Sequence of chain A:
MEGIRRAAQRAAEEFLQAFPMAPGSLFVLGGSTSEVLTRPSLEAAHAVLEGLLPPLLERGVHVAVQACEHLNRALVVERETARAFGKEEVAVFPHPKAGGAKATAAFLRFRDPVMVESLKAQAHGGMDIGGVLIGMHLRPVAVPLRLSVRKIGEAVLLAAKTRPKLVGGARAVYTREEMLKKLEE

Residue-level contacts at the interface:
Residue V217 in chain B is in contact with residue H139 in chain A (closest heavy-atom distance 3.9 Å).
Residue Y218 in chain B is in contact with residue V136 in chain A (closest heavy-atom distance 3.9 Å).
Residue V211 in chain B contacts residue L115 in chain A (closest heavy-atom distance 4.6 Å).
Residue V211 in chain B is in contact with residue A118 in chain A (closest heavy-atom distance 4.9 Å).
Residue E229 in chain B is in contact with residue K141 in chain A (closest heavy-atom distance 4.4 Å).
Residue L210 in chain B contacts residue A135 in chain A (closest heavy-atom distance 3.7 Å).
Residue P208 in chain B contacts residue V134 in chain A (closest heavy-atom distance 3.8 Å).
Residue M223 in chain B is in contact with residue F151 in chain A (closest heavy-atom distance 4.1 Å).
Residue G212 in chain B interacts with residue N116 in chain A (closest heavy-atom distance 4.0 Å).
Residue P208 in chain B is in contact with residue E133 in chain A (closest heavy-atom distance 3.6 Å).
Residue A216 in chain B contacts residue L115 in chain A (closest heavy-atom distance 4.0 Å).
Residue R220 in chain B interacts with residue F137 in chain A (closest heavy-atom distance 3.6 Å).
Residue M223 in chain B interacts with residue F137 in chain A (closest heavy-atom distance 4.1 Å).
Residue V211 in chain B interacts with residue V136 in chain A (closest heavy-atom distance 3.2 Å).
Residue M223 in chain B interacts with residue H139 in chain A (closest heavy-atom distance 4.4 Å).
Residue R220 in chain B interacts with residue L152 in chain A (closest heavy-atom distance 3.5 Å).
Residue F230 in chain B interacts with residue P140 in chain A (closest heavy-atom distance 3.8 Å).
Residue R215 in chain B interacts with residue K141 in chain A (closest heavy-atom distance 2.9 Å).
Residue R215 in chain B contacts residue H114 in chain A (closest heavy-atom distance 3.0 Å).
Residue P208 in chain B interacts with residue A135 in chain A (closest heavy-atom distance 3.8 Å).
Residue A216 in chain B is in contact with residue V136 in chain A (closest heavy-atom distance 3.9 Å).
Residue P184 in chain B interacts with residue E132 in chain A (closest heavy-atom distance 4.3 Å).
Residue F230 in chain B interacts with residue R83 in chain A (closest heavy-atom distance 3.4 Å).
Residue V211 in chain B interacts with residue A135 in chain A (closest heavy-atom distance 3.4 Å).
Residue A216 in chain B interacts with residue A142 in chain A (closest heavy-atom distance 3.9 Å).
Residue L227 in chain B interacts with residue T148 in chain A (closest heavy-atom distance 3.9 Å).
Residue L227 in chain B contacts residue P140 in chain A (closest heavy-atom distance 4.0 Å).
Residue G212 in chain B is in contact with residue V136 in chain A (closest heavy-atom distance 4.9 Å).
Residue F230 in chain B interacts with residue L86 in chain A (closest heavy-atom distance 4.5 Å).
Residue Y218 in chain B interacts with residue A135 in chain A (closest heavy-atom distance 3.3 Å).
Residue K209 in chain B contacts residue E161 in chain A (closest heavy-atom distance 4.5 Å).
Residue R220 in chain B is in contact with residue F151 in chain A (closest heavy-atom distance 4.5 Å).
Residue K209 in chain B is in contact with residue E132 in chain A (closest heavy-atom distance 4.0 Å).
Residue M223 in chain B interacts with residue L152 in chain A (closest heavy-atom distance 4.4 Å).
Residue M223 in chain B interacts with residue P138 in chain A (closest heavy-atom distance 3.1 Å).
Residue K209 in chain B interacts with residue V134 in chain A (closest heavy-atom distance 3.5 Å).
Residue A216 in chain B is in contact with residue H114 in chain A (closest heavy-atom distance 3.7 Å).
Residue R215 in chain B contacts residue A142 in chain A (closest heavy-atom distance 3.6 Å).
Residue F230 in chain B interacts with residue K141 in chain A (closest heavy-atom distance 3.6 Å).
Residue K226 in chain B interacts with residue H139 in chain A (closest heavy-atom distance 3.2 Å).
Residue G212 in chain B contacts residue H114 in chain A (closest heavy-atom distance 3.2 Å).
Residue K209 in chain B contacts residue A135 in chain A (closest heavy-atom distance 2.8 Å).
Residue A216 in chain B interacts with residue H139 in chain A (closest heavy-atom distance 4.4 Å).
Residue K209 in chain B contacts residue E133 in chain A (closest heavy-atom distance 4.5 Å).
Residue F230 in chain B interacts with residue P84 in chain A (closest heavy-atom distance 3.2 Å).
Residue V211 in chain B is in contact with residue V134 in chain A (closest heavy-atom distance 3.7 Å).
Residue A214 in chain B is in contact with residue H114 in chain A (closest heavy-atom distance 3.5 Å).
Residue G212 in chain B contacts residue L115 in chain A (closest heavy-atom distance 4.1 Å).
Residue L227 in chain B contacts residue L86 in chain A (closest heavy-atom distance 3.6 Å).
Residue L224 in chain B is in contact with residue L152 in chain A (closest heavy-atom distance 4.6 Å).
Residue R215 in chain B is in contact with residue H139 in chain A (closest heavy-atom distance 2.9 Å).
Residue L231 in chain B contacts residue L86 in chain A (closest heavy-atom distance 3.3 Å).
Residue G213 in chain B is in contact with residue H114 in chain A (closest heavy-atom distance 3.1 Å).
Residue V217 in chain B is in contact with residue F137 in chain A (closest heavy-atom distance 3.0 Å).
Residue F230 in chain B contacts residue S85 in chain A (closest heavy-atom distance 4.7 Å).
Residue T219 in chain B interacts with residue F137 in chain A (closest heavy-atom distance 3.4 Å).
Residue V217 in chain B contacts residue V136 in chain A (closest heavy-atom distance 3.5 Å).
Residue V211 in chain B interacts with residue N116 in chain A (closest heavy-atom distance 3.7 Å).
Residue Y218 in chain B interacts with residue F137 in chain A (closest heavy-atom distance 3.4 Å).
Residue L227 in chain B is in contact with residue L152 in chain A (closest heavy-atom distance 4.0 Å).

The following describes two proteins that form a bound complex.

Sequence of chain B:
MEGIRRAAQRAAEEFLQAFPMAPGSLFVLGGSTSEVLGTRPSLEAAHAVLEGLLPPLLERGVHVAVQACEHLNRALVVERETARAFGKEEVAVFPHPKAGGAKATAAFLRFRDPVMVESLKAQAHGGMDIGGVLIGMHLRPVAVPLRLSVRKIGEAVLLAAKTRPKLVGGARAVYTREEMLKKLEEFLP